Interface contacts:
Residue C462 in protein 1 is in contact with residue H45 in protein 2 (closest heavy-atom distance 4.3 Å).
Residue K521 in protein 1 interacts with residue W40 in protein 2 (closest heavy-atom distance 4.0 Å).
Residue C157 in protein 1 interacts with residue M8 in protein 2 (closest heavy-atom distance 4.8 Å).
Residue Q475 in protein 1 is in contact with residue I11 in protein 2 (closest heavy-atom distance 3.7 Å).
Residue L74 in protein 1 contacts residue D55 in protein 2 (closest heavy-atom distance 3.2 Å).
Residue H514 in protein 1 interacts with residue P12 in protein 2 (closest heavy-atom distance 4.8 Å).
Residue S464 in protein 1 contacts residue Y49 in protein 2 (closest heavy-atom distance 3.3 Å).
Residue S464 in protein 1 is in contact with residue F48 in protein 2 (closest heavy-atom distance 3.7 Å).
Residue N67 in protein 1 contacts residue P47 in protein 2 (closest heavy-atom distance 3.8 Å).
Residue K465 in protein 1 contacts residue H45 in protein 2 (closest heavy-atom distance 3.8 Å).
Residue P463 in protein 1 is in contact with residue L50 in protein 2 (closest heavy-atom distance 4.3 Å).
Residue E25 in protein 1 contacts residue Q3 in protein 2 (closest heavy-atom distance 3.6 Å).
Residue S464 in protein 1 interacts with residue I44 in protein 2 (closest heavy-atom distance 3.7 Å).
Residue H78 in protein 1 interacts with residue D55 in protein 2 (closest heavy-atom distance 2.9 Å).
Residue L74 in protein 1 is in contact with residue M51 in protein 2 (closest heavy-atom distance 4.4 Å).
Residue E517 in protein 1 contacts residue T13 in protein 2 (closest heavy-atom distance 4.4 Å).
Residue T30 in protein 1 contacts residue Q3 in protein 2 (closest heavy-atom distance 3.3 Å).
Residue I118 in protein 1 contacts residue L50 in protein 2 (closest heavy-atom distance 3.6 Å).
Residue A468 in protein 1 contacts residue I44 in protein 2 (closest heavy-atom distance 4.6 Å).
Residue H514 in protein 1 interacts with residue T13 in protein 2 (closest heavy-atom distance 4.4 Å).
Residue F133 in protein 1 contacts residue S6 in protein 2 (closest heavy-atom distance 4.0 Å).
Residue R477 in protein 1 interacts with residue I11 in protein 2 (closest heavy-atom distance 3.6 Å).
Residue I70 in protein 1 is in contact with residue P47 in protein 2 (closest heavy-atom distance 4.4 Å).
Residue Y510 in protein 1 is in contact with residue I11 in protein 2 (closest heavy-atom distance 4.1 Å).
Residue R117 in protein 1 is in contact with residue L50 in protein 2 (closest heavy-atom distance 4.8 Å).
Residue P156 in protein 1 is in contact with residue M8 in protein 2 (closest heavy-atom distance 4.6 Å).
Residue R117 in protein 1 is in contact with residue Y49 in protein 2 (closest heavy-atom distance 3.7 Å).
Residue K465 in protein 1 is in contact with residue I44 in protein 2 (closest heavy-atom distance 3.6 Å).
Residue L63 in protein 1 is in contact with residue H45 in protein 2 (closest heavy-atom distance 4.1 Å).
Residue P156 in protein 1 interacts with residue S7 in protein 2 (closest heavy-atom distance 3.4 Å).
Residue E16 in protein 1 contacts residue S7 in protein 2 (closest heavy-atom distance 4.5 Å).
Residue H514 in protein 1 is in contact with residue I11 in protein 2 (closest heavy-atom distance 3.8 Å).
Residue A468 in protein 1 contacts residue Y49 in protein 2 (closest heavy-atom distance 3.5 Å).
Residue S464 in protein 1 interacts with residue P47 in protein 2 (closest heavy-atom distance 3.2 Å).
Residue M158 in protein 1 interacts with residue M8 in protein 2 (closest heavy-atom distance 4.0 Å).
Residue L522 in protein 1 contacts residue I44 in protein 2 (closest heavy-atom distance 4.7 Å).
Residue S464 in protein 1 is in contact with residue L46 in protein 2 (closest heavy-atom distance 3.4 Å).
Residue R476 in protein 1 contacts residue T14 in protein 2 (closest heavy-atom distance 3.8 Å).
Residue I22 in protein 1 interacts with residue S6 in protein 2 (closest heavy-atom distance 4.7 Å).
Residue L71 in protein 1 interacts with residue L50 in protein 2 (closest heavy-atom distance 3.8 Å).
Residue L71 in protein 1 contacts residue M51 in protein 2 (closest heavy-atom distance 4.1 Å).
Residue R132 in protein 1 interacts with residue S6 in protein 2 (closest heavy-atom distance 3.3 Å).
Residue S464 in protein 1 is in contact with residue L50 in protein 2 (closest heavy-atom distance 4.3 Å).
Residue R476 in protein 1 interacts with residue I11 in protein 2 (closest heavy-atom distance 4.2 Å).
Residue Y510 in protein 1 is in contact with residue Y10 in protein 2 (closest heavy-atom distance 4.1 Å).
Residue N26 in protein 1 contacts residue S7 in protein 2 (closest heavy-atom distance 3.6 Å).
Residue Y510 in protein 1 is in contact with residue M8 in protein 2 (closest heavy-atom distance 4.7 Å).
Residue E25 in protein 1 contacts residue S6 in protein 2 (closest heavy-atom distance 4.7 Å).
Residue N67 in protein 1 interacts with residue H45 in protein 2 (closest heavy-atom distance 3.0 Å).
Residue N67 in protein 1 contacts residue L46 in protein 2 (closest heavy-atom distance 4.3 Å).
Residue N26 in protein 1 interacts with residue S6 in protein 2 (closest heavy-atom distance 4.4 Å).
Residue N523 in protein 1 interacts with residue H45 in protein 2 (closest heavy-atom distance 4.2 Å).
Residue E25 in protein 1 is in contact with residue K5 in protein 2 (closest heavy-atom distance 3.5 Å).
Residue E517 in protein 1 contacts residue T14 in protein 2 (closest heavy-atom distance 4.0 Å).
Residue P467 in protein 1 is in contact with residue L50 in protein 2 (closest heavy-atom distance 4.4 Å).
Residue F133 in protein 1 interacts with residue M8 in protein 2 (closest heavy-atom distance 3.6 Å).
Residue I114 in protein 1 interacts with residue L50 in protein 2 (closest heavy-atom distance 3.7 Å).
Residue R477 in protein 1 contacts residue V9 in protein 2 (closest heavy-atom distance 4.5 Å).
Residue L71 in protein 1 is in contact with residue P47 in protein 2 (closest heavy-atom distance 4.6 Å).
Residue I70 in protein 1 interacts with residue M51 in protein 2 (closest heavy-atom distance 4.7 Å).

The following describes two proteins that form a bound complex.

Sequence of protein 2:
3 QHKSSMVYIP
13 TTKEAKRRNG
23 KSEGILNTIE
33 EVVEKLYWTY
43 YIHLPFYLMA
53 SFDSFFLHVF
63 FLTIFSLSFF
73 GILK

Sequence of protein 1:
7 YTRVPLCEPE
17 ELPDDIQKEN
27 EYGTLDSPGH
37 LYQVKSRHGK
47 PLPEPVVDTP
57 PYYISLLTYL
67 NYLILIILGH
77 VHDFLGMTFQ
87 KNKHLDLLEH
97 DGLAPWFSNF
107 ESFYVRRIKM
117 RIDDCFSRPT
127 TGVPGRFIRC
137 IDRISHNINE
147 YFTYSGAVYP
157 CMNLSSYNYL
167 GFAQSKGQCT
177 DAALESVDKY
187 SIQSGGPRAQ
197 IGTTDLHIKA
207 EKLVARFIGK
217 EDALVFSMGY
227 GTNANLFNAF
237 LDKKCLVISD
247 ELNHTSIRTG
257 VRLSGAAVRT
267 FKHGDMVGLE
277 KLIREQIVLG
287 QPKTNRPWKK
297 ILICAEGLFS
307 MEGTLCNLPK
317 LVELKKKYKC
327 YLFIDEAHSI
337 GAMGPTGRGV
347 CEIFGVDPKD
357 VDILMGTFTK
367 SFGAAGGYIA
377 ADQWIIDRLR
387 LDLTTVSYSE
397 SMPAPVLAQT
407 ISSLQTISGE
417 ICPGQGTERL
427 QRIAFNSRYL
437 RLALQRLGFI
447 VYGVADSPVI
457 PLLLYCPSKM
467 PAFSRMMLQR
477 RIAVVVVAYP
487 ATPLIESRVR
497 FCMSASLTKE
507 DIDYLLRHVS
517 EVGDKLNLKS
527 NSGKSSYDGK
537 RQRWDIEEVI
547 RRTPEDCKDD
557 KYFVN